This data describes a binding interaction between two proteins.

Sequence of the first protein:
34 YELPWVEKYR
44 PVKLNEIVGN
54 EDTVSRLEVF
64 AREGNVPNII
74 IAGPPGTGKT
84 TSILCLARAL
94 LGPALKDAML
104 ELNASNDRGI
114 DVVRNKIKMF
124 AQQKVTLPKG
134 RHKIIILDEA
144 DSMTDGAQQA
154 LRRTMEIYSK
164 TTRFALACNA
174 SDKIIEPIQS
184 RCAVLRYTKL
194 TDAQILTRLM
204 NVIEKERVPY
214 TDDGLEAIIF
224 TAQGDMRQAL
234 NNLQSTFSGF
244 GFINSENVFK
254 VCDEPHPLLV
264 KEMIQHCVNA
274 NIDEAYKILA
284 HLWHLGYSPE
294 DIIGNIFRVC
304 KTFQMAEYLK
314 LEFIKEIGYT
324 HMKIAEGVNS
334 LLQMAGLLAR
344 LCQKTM

Contacts between the two chains:
Residue R259 in the second protein is in contact with residue S183 in the first protein (closest heavy-atom distance 3.2 Å).
Residue Y387 in the second protein is in contact with residue Y322 in the first protein (closest heavy-atom distance 2.8 Å).
Residue M267 in the second protein contacts residue A186 in the first protein (closest heavy-atom distance 3.6 Å).
Residue I386 in the second protein contacts residue F300 in the first protein (closest heavy-atom distance 3.7 Å).
Residue L314 in the second protein is in contact with residue E310 in the first protein (closest heavy-atom distance 3.3 Å).
Residue S379 in the second protein interacts with residue H324 in the first protein (closest heavy-atom distance 3.8 Å).
Residue L32 in the second protein is in contact with residue R166 in the first protein (closest heavy-atom distance 3.4 Å).
Residue A274 in the second protein interacts with residue V62 in the first protein (closest heavy-atom distance 3.6 Å).
Residue E176 in the second protein contacts residue R117 in the first protein (closest heavy-atom distance 3.7 Å).
Residue Y387 in the second protein interacts with residue G321 in the first protein (closest heavy-atom distance 3.0 Å).
Residue A124 in the second protein is in contact with residue A153 in the first protein (closest heavy-atom distance 3.8 Å).
Residue R259 in the second protein interacts with residue E159 in the first protein (closest heavy-atom distance 2.6 Å).
Residue R271 in the second protein is in contact with residue R59 in the first protein (closest heavy-atom distance 3.7 Å).
Residue N377 in the second protein interacts with residue A328 in the first protein (closest heavy-atom distance 3.3 Å).
Residue A274 in the second protein contacts residue S58 in the first protein (closest heavy-atom distance 3.9 Å).
Residue Y387 in the second protein contacts residue K318 in the first protein (closest heavy-atom distance 2.4 Å).
Residue S125 in the second protein interacts with residue R117 in the first protein (closest heavy-atom distance 3.7 Å).
Residue M267 in the second protein contacts residue F63 in the first protein (closest heavy-atom distance 3.6 Å).
Residue E168 in the second protein is in contact with residue R155 in the first protein (closest heavy-atom distance 3.2 Å).
Residue L31 in the second protein is in contact with residue N68 in the first protein (closest heavy-atom distance 3.0 Å).
Residue A124 in the second protein contacts residue R117 in the first protein (closest heavy-atom distance 3.0 Å).
Residue E168 in the second protein is in contact with residue Q152 in the first protein (closest heavy-atom distance 3.6 Å).
Residue P100 in the second protein is in contact with residue E179 in the first protein (closest heavy-atom distance 3.8 Å).
Residue Q371 in the second protein contacts residue M325 in the first protein (closest heavy-atom distance 3.1 Å).
Residue T105 in the second protein is in contact with residue R156 in the first protein (closest heavy-atom distance 3.7 Å).
Residue D364 in the second protein contacts residue Y322 in the first protein (closest heavy-atom distance 2.4 Å).
Residue K375 in the second protein is in contact with residue A328 in the first protein (closest heavy-atom distance 3.6 Å).
Residue L32 in the second protein interacts with residue P70 in the first protein (closest heavy-atom distance 3.7 Å).
Residue V368 in the second protein interacts with residue M325 in the first protein (closest heavy-atom distance 3.4 Å).
Residue V315 in the second protein is in contact with residue T305 in the first protein (closest heavy-atom distance 3.5 Å).
Residue L31 in the second protein interacts with residue K163 in the first protein (closest heavy-atom distance 3.7 Å).
Residue A270 in the second protein interacts with residue F63 in the first protein (closest heavy-atom distance 3.7 Å).
Residue Q260 in the second protein is in contact with residue C185 in the first protein (closest heavy-atom distance 3.5 Å).
Residue D257 in the second protein is in contact with residue S183 in the first protein (closest heavy-atom distance 2.8 Å).
Residue N30 in the second protein is in contact with residue H135 in the first protein (closest heavy-atom distance 3.7 Å).
Residue T127 in the second protein contacts residue R117 in the first protein (closest heavy-atom distance 3.7 Å).
Residue H263 in the second protein contacts residue R184 in the first protein (closest heavy-atom distance 3.7 Å).
Residue A124 in the second protein contacts residue Q152 in the first protein (closest heavy-atom distance 3.5 Å).
Residue S125 in the second protein contacts residue A153 in the first protein (closest heavy-atom distance 3.2 Å).
Residue E29 in the second protein is in contact with residue N68 in the first protein (closest heavy-atom distance 3.2 Å).
Residue N30 in the second protein interacts with residue K163 in the first protein (closest heavy-atom distance 3.3 Å).
Residue E176 in the second protein is in contact with residue I113 in the first protein (closest heavy-atom distance 3.6 Å).
Residue V28 in the second protein is in contact with residue G133 in the first protein (closest heavy-atom distance 3.6 Å).
Residue M267 in the second protein is in contact with residue L188 in the first protein (closest heavy-atom distance 3.7 Å).
Residue H263 in the second protein is in contact with residue S183 in the first protein (closest heavy-atom distance 3.6 Å).
Residue N123 in the second protein is in contact with residue R156 in the first protein (closest heavy-atom distance 3.2 Å).
Residue I386 in the second protein is in contact with residue I317 in the first protein (closest heavy-atom distance 3.6 Å).
Residue E394 in the second protein interacts with residue L314 in the first protein (closest heavy-atom distance 3.7 Å).
Residue Q371 in the second protein interacts with residue E329 in the first protein (closest heavy-atom distance 3.4 Å).
Residue D35 in the second protein is in contact with residue S162 in the first protein (closest heavy-atom distance 2.7 Å).
Residue V28 in the second protein is in contact with residue K132 in the first protein (closest heavy-atom distance 3.3 Å).
Residue S125 in the second protein is in contact with residue K121 in the first protein (closest heavy-atom distance 2.3 Å).
Residue Q260 in the second protein is in contact with residue S183 in the first protein (closest heavy-atom distance 3.3 Å).
Residue E168 in the second protein contacts residue R156 in the first protein (closest heavy-atom distance 3.7 Å).
Residue D126 in the second protein interacts with residue K121 in the first protein (closest heavy-atom distance 3.2 Å).
Residue Q260 in the second protein interacts with residue Q182 in the first protein (closest heavy-atom distance 3.0 Å).
Residue D177 in the second protein is in contact with residue R117 in the first protein (closest heavy-atom distance 2.7 Å).
Residue R259 in the second protein contacts residue R184 in the first protein (closest heavy-atom distance 3.2 Å).
Residue R271 in the second protein contacts residue D55 in the first protein (closest heavy-atom distance 3.6 Å).
Residue M267 in the second protein is in contact with residue R59 in the first protein (closest heavy-atom distance 3.8 Å).

Sequence of the second protein:
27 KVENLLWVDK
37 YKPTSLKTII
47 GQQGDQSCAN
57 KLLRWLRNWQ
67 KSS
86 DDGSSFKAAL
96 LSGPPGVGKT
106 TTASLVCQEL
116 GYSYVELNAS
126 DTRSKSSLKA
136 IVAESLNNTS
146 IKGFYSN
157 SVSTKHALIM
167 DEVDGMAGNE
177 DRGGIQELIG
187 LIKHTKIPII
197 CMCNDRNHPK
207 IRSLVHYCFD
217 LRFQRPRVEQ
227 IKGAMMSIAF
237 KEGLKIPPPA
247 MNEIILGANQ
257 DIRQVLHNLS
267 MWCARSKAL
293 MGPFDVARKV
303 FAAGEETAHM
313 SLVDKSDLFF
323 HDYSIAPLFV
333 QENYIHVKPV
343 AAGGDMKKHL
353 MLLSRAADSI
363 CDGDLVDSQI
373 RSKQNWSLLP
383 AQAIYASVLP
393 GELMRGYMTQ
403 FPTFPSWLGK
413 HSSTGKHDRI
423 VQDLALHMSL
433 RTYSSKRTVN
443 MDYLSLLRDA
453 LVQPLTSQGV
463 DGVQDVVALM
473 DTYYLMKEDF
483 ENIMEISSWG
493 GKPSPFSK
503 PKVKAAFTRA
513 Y